The following describes two proteins that form a bound complex.

Interface contacts:
Residue E64 in chain A is in contact with residue R521 in chain B (closest heavy-atom distance 3.5 Å).
Residue E64 in chain A is in contact with residue R522 in chain B (closest heavy-atom distance 3.2 Å).
Residue E60 in chain A interacts with residue R522 in chain B (closest heavy-atom distance 3.2 Å).
Residue L69 in chain A is in contact with residue E530 in chain B (closest heavy-atom distance 5.0 Å).
Residue A63 in chain A is in contact with residue R522 in chain B (closest heavy-atom distance 4.9 Å).

Sequence of chain A:
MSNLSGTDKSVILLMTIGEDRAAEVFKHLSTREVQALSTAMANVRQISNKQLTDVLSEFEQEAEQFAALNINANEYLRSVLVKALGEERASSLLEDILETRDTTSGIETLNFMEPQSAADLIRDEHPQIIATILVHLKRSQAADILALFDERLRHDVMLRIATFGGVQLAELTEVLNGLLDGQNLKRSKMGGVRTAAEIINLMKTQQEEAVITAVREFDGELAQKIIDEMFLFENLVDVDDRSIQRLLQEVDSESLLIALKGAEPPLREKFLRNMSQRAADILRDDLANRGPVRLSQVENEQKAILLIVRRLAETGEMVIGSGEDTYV

Sequence of chain B:
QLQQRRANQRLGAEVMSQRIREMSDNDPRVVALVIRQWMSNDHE